Sequence of protein 1:
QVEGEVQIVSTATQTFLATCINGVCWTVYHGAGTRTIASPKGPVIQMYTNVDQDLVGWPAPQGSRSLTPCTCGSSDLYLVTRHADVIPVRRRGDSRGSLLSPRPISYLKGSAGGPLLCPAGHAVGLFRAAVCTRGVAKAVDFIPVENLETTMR

The following describes two proteins that form a bound complex.

Interface contacts:
Residue Q44 in protein 1 is in contact with residue G9 in protein 2 (closest heavy-atom distance 3.8 Å).
Residue Q44 in protein 1 is in contact with residue R10 in protein 2 (closest heavy-atom distance 4.6 Å).
Residue S47 in protein 1 is in contact with residue V8 in protein 2 (closest heavy-atom distance 3.8 Å).
Residue Q44 in protein 1 contacts residue I7 in protein 2 (closest heavy-atom distance 4.5 Å).
Residue V46 in protein 1 is in contact with residue V5 in protein 2 (closest heavy-atom distance 3.6 Å).
Residue V39 in protein 1 is in contact with residue A18 in protein 2 (closest heavy-atom distance 4.1 Å).
Residue W95 in protein 1 contacts residue V5 in protein 2 (closest heavy-atom distance 3.8 Å).
Residue A121 in protein 1 contacts residue I11 in protein 2 (closest heavy-atom distance 4.2 Å).
Residue T73 in protein 1 interacts with residue S4 in protein 2 (closest heavy-atom distance 2.4 Å).
Residue V46 in protein 1 is in contact with residue I7 in protein 2 (closest heavy-atom distance 4.2 Å).
Residue Q38 in protein 1 contacts residue K16 in protein 2 (closest heavy-atom distance 4.5 Å).
Residue L154 in protein 1 interacts with residue L13 in protein 2 (closest heavy-atom distance 4.2 Å).
Residue P80 in protein 1 is in contact with residue S4 in protein 2 (closest heavy-atom distance 4.1 Å).
Residue I74 in protein 1 is in contact with residue V5 in protein 2 (closest heavy-atom distance 3.5 Å).
Residue V43 in protein 1 interacts with residue L13 in protein 2 (closest heavy-atom distance 4.4 Å).
Residue I45 in protein 1 contacts residue V6 in protein 2 (closest heavy-atom distance 4.0 Å).
Residue T48 in protein 1 interacts with residue V5 in protein 2 (closest heavy-atom distance 4.0 Å).
Residue V43 in protein 1 contacts residue I11 in protein 2 (closest heavy-atom distance 2.8 Å).
Residue E40 in protein 1 contacts residue R10 in protein 2 (closest heavy-atom distance 4.2 Å).
Residue V117 in protein 1 interacts with residue L13 in protein 2 (closest heavy-atom distance 4.1 Å).
Residue A69 in protein 1 contacts residue V5 in protein 2 (closest heavy-atom distance 3.9 Å).
Residue G41 in protein 1 interacts with residue V12 in protein 2 (closest heavy-atom distance 4.2 Å).
Residue V39 in protein 1 is in contact with residue P17 in protein 2 (closest heavy-atom distance 3.3 Å).
Residue V43 in protein 1 is in contact with residue R10 in protein 2 (closest heavy-atom distance 3.4 Å).
Residue V43 in protein 1 contacts residue G9 in protein 2 (closest heavy-atom distance 4.5 Å).
Residue I45 in protein 1 is in contact with residue G9 in protein 2 (closest heavy-atom distance 2.9 Å).
Residue I45 in protein 1 interacts with residue R10 in protein 2 (closest heavy-atom distance 4.3 Å).
Residue G41 in protein 1 interacts with residue R10 in protein 2 (closest heavy-atom distance 4.3 Å).
Residue P98 in protein 1 interacts with residue I7 in protein 2 (closest heavy-atom distance 3.8 Å).
Residue T48 in protein 1 is in contact with residue S4 in protein 2 (closest heavy-atom distance 4.5 Å).
Residue T118 in protein 1 is in contact with residue I11 in protein 2 (closest heavy-atom distance 3.5 Å).
Residue E42 in protein 1 is in contact with residue V12 in protein 2 (closest heavy-atom distance 3.5 Å).
Residue G100 in protein 1 interacts with residue R10 in protein 2 (closest heavy-atom distance 3.0 Å).
Residue R119 in protein 1 contacts residue I11 in protein 2 (closest heavy-atom distance 4.0 Å).
Residue I74 in protein 1 interacts with residue S4 in protein 2 (closest heavy-atom distance 3.8 Å).
Residue S47 in protein 1 contacts residue S4 in protein 2 (closest heavy-atom distance 3.9 Å).
Residue V39 in protein 1 contacts residue K16 in protein 2 (closest heavy-atom distance 3.5 Å).
Residue A75 in protein 1 interacts with residue V5 in protein 2 (closest heavy-atom distance 2.9 Å).
Residue V39 in protein 1 interacts with residue R10 in protein 2 (closest heavy-atom distance 3.0 Å).
Residue E40 in protein 1 is in contact with residue V12 in protein 2 (closest heavy-atom distance 3.5 Å).
Residue A75 in protein 1 contacts residue V6 in protein 2 (closest heavy-atom distance 4.2 Å).
Residue I45 in protein 1 contacts residue I11 in protein 2 (closest heavy-atom distance 4.3 Å).
Residue V46 in protein 1 is in contact with residue V6 in protein 2 (closest heavy-atom distance 3.2 Å).
Residue E42 in protein 1 contacts residue I11 in protein 2 (closest heavy-atom distance 3.3 Å).
Residue I45 in protein 1 contacts residue V8 in protein 2 (closest heavy-atom distance 2.5 Å).
Residue F53 in protein 1 is in contact with residue V5 in protein 2 (closest heavy-atom distance 4.6 Å).
Residue V46 in protein 1 interacts with residue V8 in protein 2 (closest heavy-atom distance 4.3 Å).
Residue I45 in protein 1 is in contact with residue I7 in protein 2 (closest heavy-atom distance 3.4 Å).
Residue R72 in protein 1 is in contact with residue G3 in protein 2 (closest heavy-atom distance 3.2 Å).
Residue G41 in protein 1 interacts with residue I11 in protein 2 (closest heavy-atom distance 3.4 Å).
Residue A75 in protein 1 interacts with residue S4 in protein 2 (closest heavy-atom distance 3.8 Å).
Residue T73 in protein 1 is in contact with residue V5 in protein 2 (closest heavy-atom distance 2.9 Å).
Residue L104 in protein 1 interacts with residue L13 in protein 2 (closest heavy-atom distance 3.7 Å).
Residue I74 in protein 1 is in contact with residue I7 in protein 2 (closest heavy-atom distance 4.1 Å).
Residue R72 in protein 1 interacts with residue V5 in protein 2 (closest heavy-atom distance 4.0 Å).
Residue E42 in protein 1 is in contact with residue L13 in protein 2 (closest heavy-atom distance 2.9 Å).
Residue R72 in protein 1 is in contact with residue S4 in protein 2 (closest heavy-atom distance 4.2 Å).
Residue S47 in protein 1 contacts residue V6 in protein 2 (closest heavy-atom distance 2.8 Å).
Residue V39 in protein 1 contacts residue V12 in protein 2 (closest heavy-atom distance 4.3 Å).
Residue S47 in protein 1 contacts residue V5 in protein 2 (closest heavy-atom distance 3.5 Å).

Sequence of protein 2:
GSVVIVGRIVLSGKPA